Interface contacts:
Residue G273 in the second protein interacts with residue V3 in the first protein (closest heavy-atom distance 3.3 Å).
Residue L172 in the second protein is in contact with residue V7 in the first protein (closest heavy-atom distance 3.5 Å).
Residue F276 in the second protein contacts residue D2 in the first protein (closest heavy-atom distance 2.9 Å).
Residue V274 in the second protein contacts residue D2 in the first protein (closest heavy-atom distance 2.8 Å).
Residue T275 in the second protein interacts with residue D2 in the first protein (closest heavy-atom distance 3.6 Å).
Residue S270 in the second protein contacts residue V7 in the first protein (closest heavy-atom distance 2.9 Å).
Residue Q269 in the second protein interacts with residue N8 in the first protein (closest heavy-atom distance 2.7 Å).
Residue L172 in the second protein contacts residue N8 in the first protein (closest heavy-atom distance 2.8 Å).
Residue Q269 in the second protein contacts residue T6 in the first protein (closest heavy-atom distance 3.8 Å).
Residue S270 in the second protein contacts residue T6 in the first protein (closest heavy-atom distance 3.6 Å).
Residue D174 in the second protein interacts with residue K10 in the first protein (closest heavy-atom distance 3.4 Å).
Residue V274 in the second protein is in contact with residue A1 in the first protein (closest heavy-atom distance 3.6 Å).
Residue I272 in the second protein is in contact with residue I5 in the first protein (closest heavy-atom distance 2.7 Å).
Residue V163 in the second protein is in contact with residue V3 in the first protein (closest heavy-atom distance 3.9 Å).
Residue I271 in the second protein contacts residue T6 in the first protein (closest heavy-atom distance 3.4 Å).
Residue R166 in the second protein contacts residue T4 in the first protein (closest heavy-atom distance 3.0 Å).
Residue G266 in the second protein contacts residue V11 in the first protein (closest heavy-atom distance 2.9 Å).
Residue V170 in the second protein contacts residue T6 in the first protein (closest heavy-atom distance 3.0 Å).
Residue A218 in the second protein interacts with residue V11 in the first protein (closest heavy-atom distance 3.9 Å).
Residue T169 in the second protein interacts with residue T6 in the first protein (closest heavy-atom distance 3.4 Å).
Residue I271 in the second protein interacts with residue T4 in the first protein (closest heavy-atom distance 3.6 Å).
Residue Q269 in the second protein interacts with residue V7 in the first protein (closest heavy-atom distance 3.2 Å).
Residue T264 in the second protein is in contact with residue V11 in the first protein (closest heavy-atom distance 3.6 Å).
Residue V223 in the second protein contacts residue V7 in the first protein (closest heavy-atom distance 4.0 Å).
Residue Y256 in the second protein interacts with residue K10 in the first protein (closest heavy-atom distance 2.9 Å).
Residue V263 in the second protein contacts residue V11 in the first protein (closest heavy-atom distance 3.7 Å).
Residue V221 in the second protein contacts residue V11 in the first protein (closest heavy-atom distance 3.8 Å).
Residue R166 in the second protein interacts with residue D2 in the first protein (closest heavy-atom distance 3.3 Å).
Residue V168 in the second protein is in contact with residue T4 in the first protein (closest heavy-atom distance 2.9 Å).
Residue R166 in the second protein is in contact with residue V3 in the first protein (closest heavy-atom distance 3.3 Å).
Residue G266 in the second protein is in contact with residue K10 in the first protein (closest heavy-atom distance 3.5 Å).
Residue I181 in the second protein contacts residue I5 in the first protein (closest heavy-atom distance 4.0 Å).
Residue T275 in the second protein contacts residue A1 in the first protein (closest heavy-atom distance 3.4 Å).
Residue G116 in the second protein interacts with residue D2 in the first protein (closest heavy-atom distance 3.4 Å).
Residue A115 in the second protein contacts residue D2 in the first protein (closest heavy-atom distance 3.5 Å).
Residue I271 in the second protein is in contact with residue I5 in the first protein (closest heavy-atom distance 3.5 Å).
Residue V274 in the second protein contacts residue V3 in the first protein (closest heavy-atom distance 2.8 Å).
Residue T169 in the second protein contacts residue N8 in the first protein (closest heavy-atom distance 4.0 Å).
Residue Y175 in the second protein is in contact with residue K10 in the first protein (closest heavy-atom distance 2.9 Å).
Residue Y175 in the second protein is in contact with residue V11 in the first protein (closest heavy-atom distance 3.8 Å).
Residue V268 in the second protein is in contact with residue V7 in the first protein (closest heavy-atom distance 3.9 Å).
Residue I272 in the second protein interacts with residue V3 in the first protein (closest heavy-atom distance 3.9 Å).
Residue V274 in the second protein interacts with residue I5 in the first protein (closest heavy-atom distance 3.5 Å).
Residue V268 in the second protein interacts with residue N8 in the first protein (closest heavy-atom distance 3.4 Å).
Residue G273 in the second protein contacts residue A1 in the first protein (closest heavy-atom distance 3.6 Å).
Residue A265 in the second protein is in contact with residue V11 in the first protein (closest heavy-atom distance 3.3 Å).
Residue S270 in the second protein contacts residue I5 in the first protein (closest heavy-atom distance 3.6 Å).
Residue V168 in the second protein is in contact with residue T6 in the first protein (closest heavy-atom distance 2.8 Å).
Residue V170 in the second protein is in contact with residue N8 in the first protein (closest heavy-atom distance 3.0 Å).
Residue D174 in the second protein contacts residue V12 in the first protein (closest heavy-atom distance 3.3 Å).
Residue N267 in the second protein interacts with residue G9 in the first protein (closest heavy-atom distance 3.7 Å).
Residue I272 in the second protein interacts with residue T4 in the first protein (closest heavy-atom distance 3.7 Å).
Residue A254 in the second protein contacts residue V7 in the first protein (closest heavy-atom distance 3.9 Å).
Residue D167 in the second protein contacts residue T4 in the first protein (closest heavy-atom distance 3.4 Å).
Residue V170 in the second protein interacts with residue V7 in the first protein (closest heavy-atom distance 3.7 Å).
Residue V268 in the second protein interacts with residue G9 in the first protein (closest heavy-atom distance 2.8 Å).
Residue Y256 in the second protein is in contact with residue G9 in the first protein (closest heavy-atom distance 3.2 Å).
Residue A165 in the second protein interacts with residue V3 in the first protein (closest heavy-atom distance 3.5 Å).
Residue T171 in the second protein contacts residue N8 in the first protein (closest heavy-atom distance 3.4 Å).
Residue V168 in the second protein contacts residue I5 in the first protein (closest heavy-atom distance 3.3 Å).

The following describes two proteins that form a bound complex.

Sequence of the first protein:
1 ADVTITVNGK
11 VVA

Sequence of the second protein:
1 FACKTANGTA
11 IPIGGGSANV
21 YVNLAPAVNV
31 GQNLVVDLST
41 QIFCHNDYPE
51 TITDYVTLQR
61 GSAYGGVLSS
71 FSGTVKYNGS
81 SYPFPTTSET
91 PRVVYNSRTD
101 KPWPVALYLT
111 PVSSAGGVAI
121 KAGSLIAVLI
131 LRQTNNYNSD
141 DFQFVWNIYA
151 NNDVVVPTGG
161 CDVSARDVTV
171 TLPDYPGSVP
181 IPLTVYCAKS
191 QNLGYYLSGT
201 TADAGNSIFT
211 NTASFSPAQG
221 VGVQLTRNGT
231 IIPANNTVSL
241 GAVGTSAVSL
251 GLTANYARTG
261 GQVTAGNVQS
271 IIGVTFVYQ